Sequence of the first protein:
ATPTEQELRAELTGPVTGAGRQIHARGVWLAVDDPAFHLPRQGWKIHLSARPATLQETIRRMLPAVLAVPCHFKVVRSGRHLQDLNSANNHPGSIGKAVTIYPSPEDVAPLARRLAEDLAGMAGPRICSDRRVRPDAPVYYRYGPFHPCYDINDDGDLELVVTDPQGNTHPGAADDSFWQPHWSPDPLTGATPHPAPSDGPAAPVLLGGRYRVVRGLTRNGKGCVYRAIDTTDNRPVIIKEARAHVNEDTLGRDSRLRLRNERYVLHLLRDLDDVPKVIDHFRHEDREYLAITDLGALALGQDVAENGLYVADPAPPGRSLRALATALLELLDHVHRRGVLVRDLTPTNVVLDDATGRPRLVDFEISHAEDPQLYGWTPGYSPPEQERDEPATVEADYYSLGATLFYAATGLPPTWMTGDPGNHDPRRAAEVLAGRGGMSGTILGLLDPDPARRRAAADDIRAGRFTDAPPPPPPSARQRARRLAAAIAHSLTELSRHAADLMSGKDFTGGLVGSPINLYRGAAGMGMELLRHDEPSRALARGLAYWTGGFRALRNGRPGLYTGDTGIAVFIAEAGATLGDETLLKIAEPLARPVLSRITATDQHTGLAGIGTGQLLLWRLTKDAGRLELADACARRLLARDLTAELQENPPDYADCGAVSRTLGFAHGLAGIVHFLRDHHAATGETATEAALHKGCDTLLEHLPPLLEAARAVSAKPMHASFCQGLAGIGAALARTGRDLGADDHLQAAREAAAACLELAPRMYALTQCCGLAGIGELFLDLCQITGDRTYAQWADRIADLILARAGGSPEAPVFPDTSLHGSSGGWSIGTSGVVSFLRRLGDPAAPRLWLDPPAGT

Sequence of the second protein:
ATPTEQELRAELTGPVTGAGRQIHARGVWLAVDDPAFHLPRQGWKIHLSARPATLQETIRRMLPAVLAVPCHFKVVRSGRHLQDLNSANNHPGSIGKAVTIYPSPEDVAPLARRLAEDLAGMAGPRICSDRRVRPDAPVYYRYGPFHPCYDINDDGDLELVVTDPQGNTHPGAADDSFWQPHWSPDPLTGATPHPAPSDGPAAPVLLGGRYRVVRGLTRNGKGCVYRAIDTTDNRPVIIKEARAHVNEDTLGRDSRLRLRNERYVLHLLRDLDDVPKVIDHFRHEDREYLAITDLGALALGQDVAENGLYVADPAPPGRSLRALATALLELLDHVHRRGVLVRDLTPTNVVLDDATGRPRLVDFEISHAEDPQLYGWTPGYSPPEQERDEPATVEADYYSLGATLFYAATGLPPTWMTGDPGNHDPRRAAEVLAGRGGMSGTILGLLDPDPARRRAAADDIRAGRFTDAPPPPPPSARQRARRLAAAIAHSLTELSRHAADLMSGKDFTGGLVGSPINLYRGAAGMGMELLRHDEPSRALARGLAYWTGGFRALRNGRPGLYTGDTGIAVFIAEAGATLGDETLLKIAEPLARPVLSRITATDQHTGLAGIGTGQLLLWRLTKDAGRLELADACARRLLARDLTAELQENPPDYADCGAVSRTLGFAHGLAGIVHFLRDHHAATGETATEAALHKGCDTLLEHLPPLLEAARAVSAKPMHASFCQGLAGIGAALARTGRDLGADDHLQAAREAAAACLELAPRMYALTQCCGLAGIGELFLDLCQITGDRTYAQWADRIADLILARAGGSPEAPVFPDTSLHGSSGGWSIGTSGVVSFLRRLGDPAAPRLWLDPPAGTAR

This data describes a binding interaction between two proteins.

Contacts between the two chains:
Residue Y551 in the second protein interacts with residue W552 in the first protein (closest heavy-atom distance 3.4 Å).
Residue T168 in the second protein contacts residue T168 in the first protein (closest heavy-atom distance 3.3 Å).
Residue Q171 in the second protein interacts with residue Q47 in the first protein (closest heavy-atom distance 3.4 Å).
Residue W552 in the second protein contacts residue Y551 in the first protein (closest heavy-atom distance 3.4 Å).
Residue A558 in the second protein is in contact with residue R560 in the first protein (closest heavy-atom distance 2.8 Å).
Residue R46 in the second protein interacts with residue Q171 in the first protein (closest heavy-atom distance 3.4 Å).
Residue R603 in the second protein contacts residue R31 in the first protein (closest heavy-atom distance 3.7 Å).
Residue L559 in the second protein is in contact with residue F513 in the first protein (closest heavy-atom distance 3.5 Å).
Residue G555 in the second protein interacts with residue F556 in the first protein (closest heavy-atom distance 3.5 Å).
Residue P170 in the second protein contacts residue Y148 in the first protein (closest heavy-atom distance 3.3 Å).
Residue P170 in the second protein is in contact with residue Q47 in the first protein (closest heavy-atom distance 3.3 Å).
Residue R46 in the second protein interacts with residue N173 in the first protein (closest heavy-atom distance 3.5 Å).
Residue G548 in the second protein interacts with residue Y551 in the first protein (closest heavy-atom distance 3.5 Å).
Residue F556 in the second protein is in contact with residue G555 in the first protein (closest heavy-atom distance 3.4 Å).
Residue R31 in the second protein contacts residue V600 in the first protein (closest heavy-atom distance 3.0 Å).
Residue N173 in the second protein interacts with residue P45 in the first protein (closest heavy-atom distance 3.5 Å).
Residue A544 in the second protein contacts residue R547 in the first protein (closest heavy-atom distance 3.3 Å).
Residue Y155 in the second protein is in contact with residue L559 in the first protein (closest heavy-atom distance 3.7 Å).
Residue K591 in the second protein contacts residue S509 in the first protein (closest heavy-atom distance 3.6 Å).
Residue R560 in the second protein contacts residue L559 in the first protein (closest heavy-atom distance 2.7 Å).
Residue S509 in the second protein is in contact with residue P595 in the first protein (closest heavy-atom distance 3.8 Å).
Residue P595 in the second protein contacts residue S509 in the first protein (closest heavy-atom distance 3.7 Å).
Residue M508 in the second protein interacts with residue I592 in the first protein (closest heavy-atom distance 3.6 Å).
Residue A558 in the second protein interacts with residue F556 in the first protein (closest heavy-atom distance 3.6 Å).
Residue F556 in the second protein is in contact with residue F556 in the first protein (closest heavy-atom distance 3.5 Å).
Residue S509 in the second protein contacts residue K591 in the first protein (closest heavy-atom distance 3.5 Å).
Residue R560 in the second protein contacts residue R560 in the first protein (closest heavy-atom distance 3.0 Å).
Residue R31 in the second protein contacts residue R598 in the first protein (closest heavy-atom distance 3.7 Å).
Residue L559 in the second protein contacts residue R560 in the first protein (closest heavy-atom distance 3.0 Å).
Residue H29 in the second protein interacts with residue V600 in the first protein (closest heavy-atom distance 3.2 Å).
Residue G172 in the second protein contacts residue R46 in the first protein (closest heavy-atom distance 3.2 Å).
Residue D156 in the second protein interacts with residue R46 in the first protein (closest heavy-atom distance 3.6 Å).
Residue Y551 in the second protein is in contact with residue G548 in the first protein (closest heavy-atom distance 3.5 Å).
Residue T174 in the second protein is in contact with residue R46 in the first protein (closest heavy-atom distance 3.6 Å).
Residue R547 in the second protein is in contact with residue A544 in the first protein (closest heavy-atom distance 3.5 Å).
Residue W552 in the second protein is in contact with residue G554 in the first protein (closest heavy-atom distance 3.6 Å).
Residue G554 in the second protein is in contact with residue W552 in the first protein (closest heavy-atom distance 3.6 Å).
Residue R46 in the second protein is in contact with residue N561 in the first protein (closest heavy-atom distance 2.7 Å).
Residue T588 in the second protein is in contact with residue A505 in the first protein (closest heavy-atom distance 3.7 Å).
Residue G555 in the second protein interacts with residue W552 in the first protein (closest heavy-atom distance 3.1 Å).
Residue F513 in the second protein contacts residue L559 in the first protein (closest heavy-atom distance 3.7 Å).
Residue D38 in the second protein is in contact with residue R603 in the first protein (closest heavy-atom distance 3.1 Å).
Residue Y148 in the second protein contacts residue P170 in the first protein (closest heavy-atom distance 3.3 Å).
Residue N173 in the second protein interacts with residue R46 in the first protein (closest heavy-atom distance 3.4 Å).
Residue R603 in the second protein interacts with residue D38 in the first protein (closest heavy-atom distance 2.6 Å).
Residue Q171 in the second protein contacts residue R46 in the first protein (closest heavy-atom distance 3.3 Å).
Residue Q47 in the second protein is in contact with residue Q171 in the first protein (closest heavy-atom distance 3.2 Å).
Residue Q47 in the second protein contacts residue P170 in the first protein (closest heavy-atom distance 3.4 Å).
Residue R46 in the second protein interacts with residue D156 in the first protein (closest heavy-atom distance 3.7 Å).
Residue R560 in the second protein interacts with residue A558 in the first protein (closest heavy-atom distance 3.0 Å).
Residue W552 in the second protein contacts residue G555 in the first protein (closest heavy-atom distance 3.4 Å).
Residue P170 in the second protein interacts with residue W188 in the first protein (closest heavy-atom distance 3.6 Å).
Residue L163 in the second protein is in contact with residue L559 in the first protein (closest heavy-atom distance 3.6 Å).
Residue M508 in the second protein interacts with residue Y551 in the first protein (closest heavy-atom distance 3.6 Å).
Residue D38 in the second protein is in contact with residue S602 in the first protein (closest heavy-atom distance 3.5 Å).
Residue A558 in the second protein contacts residue F513 in the first protein (closest heavy-atom distance 3.8 Å).
Residue I592 in the second protein is in contact with residue M508 in the first protein (closest heavy-atom distance 3.7 Å).
Residue R46 in the second protein contacts residue G172 in the first protein (closest heavy-atom distance 3.0 Å).
Residue Q27 in the second protein interacts with residue S602 in the first protein (closest heavy-atom distance 3.0 Å).
Residue F513 in the second protein contacts residue A558 in the first protein (closest heavy-atom distance 3.4 Å).